Interface contacts:
Residue P320 in chain B interacts with residue R52 in chain A (closest heavy-atom distance 3.8 Å).
Residue V112 in chain B contacts residue S67 in chain A (closest heavy-atom distance 3.9 Å).
Residue D322 in chain B is in contact with residue R56 in chain A (closest heavy-atom distance 3.2 Å).
Residue A165 in chain B contacts residue V76 in chain A (closest heavy-atom distance 4.0 Å).
Residue Y191 in chain B interacts with residue V76 in chain A (closest heavy-atom distance 2.6 Å).
Residue S87 in chain B interacts with residue L70 in chain A (closest heavy-atom distance 4.6 Å).
Residue L190 in chain B interacts with residue A66 in chain A (closest heavy-atom distance 3.5 Å).
Residue L110 in chain B is in contact with residue L70 in chain A (closest heavy-atom distance 3.5 Å).
Residue V112 in chain B interacts with residue V68 in chain A (closest heavy-atom distance 2.2 Å).
Residue D161 in chain B interacts with residue V68 in chain A (closest heavy-atom distance 3.2 Å).
Residue S114 in chain B contacts residue S67 in chain A (closest heavy-atom distance 4.4 Å).
Residue S111 in chain B contacts residue L70 in chain A (closest heavy-atom distance 4.7 Å).
Residue S114 in chain B is in contact with residue A66 in chain A (closest heavy-atom distance 2.3 Å).
Residue G302 in chain B is in contact with residue R56 in chain A (closest heavy-atom distance 3.6 Å).
Residue D161 in chain B interacts with residue A74 in chain A (closest heavy-atom distance 3.3 Å).
Residue I341 in chain B contacts residue L55 in chain A (closest heavy-atom distance 4.1 Å).
Residue V323 in chain B contacts residue R56 in chain A (closest heavy-atom distance 4.6 Å).
Residue F321 in chain B is in contact with residue L55 in chain A (closest heavy-atom distance 4.0 Å).
Residue S114 in chain B interacts with residue V65 in chain A (closest heavy-atom distance 3.5 Å).
Residue R84 in chain B contacts residue V68 in chain A (closest heavy-atom distance 3.4 Å).
Residue T115 in chain B is in contact with residue L64 in chain A (closest heavy-atom distance 4.3 Å).
Residue S111 in chain B contacts residue S69 in chain A (closest heavy-atom distance 3.4 Å).
Residue D322 in chain B is in contact with residue L55 in chain A (closest heavy-atom distance 2.6 Å).
Residue E175 in chain B contacts residue L64 in chain A (closest heavy-atom distance 3.6 Å).
Residue P320 in chain B contacts residue E53 in chain A (closest heavy-atom distance 3.0 Å).
Residue L110 in chain B contacts residue S69 in chain A (closest heavy-atom distance 4.3 Å).
Residue S111 in chain B interacts with residue V68 in chain A (closest heavy-atom distance 4.2 Å).
Residue T113 in chain B is in contact with residue A66 in chain A (closest heavy-atom distance 3.7 Å).
Residue Y330 in chain B is in contact with residue L64 in chain A (closest heavy-atom distance 4.0 Å).
Residue V112 in chain B contacts residue S69 in chain A (closest heavy-atom distance 3.7 Å).
Residue Q167 in chain B interacts with residue L50 in chain A (closest heavy-atom distance 4.7 Å).
Residue T113 in chain B interacts with residue S67 in chain A (closest heavy-atom distance 2.2 Å).
Residue D394 in chain B is in contact with residue R77 in chain A (closest heavy-atom distance 4.0 Å).
Residue T113 in chain B contacts residue V68 in chain A (closest heavy-atom distance 4.3 Å).
Residue T115 in chain B contacts residue V65 in chain A (closest heavy-atom distance 3.3 Å).
Residue Y310 in chain B is in contact with residue R56 in chain A (closest heavy-atom distance 3.3 Å).
Residue P297 in chain B interacts with residue R56 in chain A (closest heavy-atom distance 3.8 Å).
Residue L190 in chain B interacts with residue L64 in chain A (closest heavy-atom distance 3.5 Å).
Residue T113 in chain B contacts residue R77 in chain A (closest heavy-atom distance 3.8 Å).
Residue R116 in chain B interacts with residue L64 in chain A (closest heavy-atom distance 3.9 Å).
Residue T115 in chain B is in contact with residue A66 in chain A (closest heavy-atom distance 4.5 Å).
Residue S88 in chain B contacts residue L70 in chain A (closest heavy-atom distance 3.4 Å).
Residue L85 in chain B contacts residue V68 in chain A (closest heavy-atom distance 3.7 Å).
Residue E104 in chain B is in contact with residue N71 in chain A (closest heavy-atom distance 4.3 Å).
Residue G296 in chain B interacts with residue R56 in chain A (closest heavy-atom distance 4.0 Å).
Residue G108 in chain B contacts residue N71 in chain A (closest heavy-atom distance 3.9 Å).
Residue S303 in chain B contacts residue R56 in chain A (closest heavy-atom distance 4.6 Å).
Residue L266 in chain B interacts with residue L55 in chain A (closest heavy-atom distance 4.6 Å).
Residue H178 in chain B contacts residue L64 in chain A (closest heavy-atom distance 4.3 Å).
Residue R84 in chain B interacts with residue S67 in chain A (closest heavy-atom distance 4.6 Å).
Residue K109 in chain B interacts with residue N71 in chain A (closest heavy-atom distance 4.3 Å).
Residue L190 in chain B is in contact with residue V65 in chain A (closest heavy-atom distance 4.2 Å).
Residue N304 in chain B interacts with residue R56 in chain A (closest heavy-atom distance 3.1 Å).
Residue R84 in chain B is in contact with residue A66 in chain A (closest heavy-atom distance 4.1 Å).
Residue L266 in chain B is in contact with residue R52 in chain A (closest heavy-atom distance 3.7 Å).
Residue T100 in chain B contacts residue L70 in chain A (closest heavy-atom distance 4.3 Å).
Residue E390 in chain B is in contact with residue R77 in chain A (closest heavy-atom distance 3.5 Å).
Residue I174 in chain B is in contact with residue L64 in chain A (closest heavy-atom distance 3.5 Å).
Residue Y191 in chain B interacts with residue A66 in chain A (closest heavy-atom distance 4.1 Å).
Residue K109 in chain B interacts with residue V72 in chain A (closest heavy-atom distance 4.7 Å).

Sequence of chain A:
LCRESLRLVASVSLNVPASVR

Sequence of chain B:
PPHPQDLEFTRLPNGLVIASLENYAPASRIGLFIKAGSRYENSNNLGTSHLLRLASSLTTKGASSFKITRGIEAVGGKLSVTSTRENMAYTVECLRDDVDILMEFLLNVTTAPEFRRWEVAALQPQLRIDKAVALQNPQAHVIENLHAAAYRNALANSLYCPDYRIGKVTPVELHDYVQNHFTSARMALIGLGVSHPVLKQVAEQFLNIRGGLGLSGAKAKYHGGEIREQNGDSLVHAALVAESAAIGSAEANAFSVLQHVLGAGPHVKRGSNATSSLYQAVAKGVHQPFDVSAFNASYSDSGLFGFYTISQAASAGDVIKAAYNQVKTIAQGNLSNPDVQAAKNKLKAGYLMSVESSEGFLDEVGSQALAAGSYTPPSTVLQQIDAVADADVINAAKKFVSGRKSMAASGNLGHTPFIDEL

The following describes two proteins that form a bound complex.